Sequence of chain A:
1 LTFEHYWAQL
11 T

Interface contacts:
Residue I83 in chain B interacts with residue W7 in chain A (closest heavy-atom distance 4.6 Å).
Residue G42 in chain B contacts residue W7 in chain A (closest heavy-atom distance 3.3 Å).
Residue M46 in chain B interacts with residue F3 in chain A (closest heavy-atom distance 3.3 Å).
Residue F39 in chain B is in contact with residue W7 in chain A (closest heavy-atom distance 4.6 Å).
Residue H57 in chain B contacts residue Y6 in chain A (closest heavy-atom distance 3.6 Å).
Residue V77 in chain B is in contact with residue Y6 in chain A (closest heavy-atom distance 3.4 Å).
Residue K78 in chain B is in contact with residue Y6 in chain A (closest heavy-atom distance 3.6 Å).
Residue Y84 in chain B contacts residue T11 in chain A (closest heavy-atom distance 4.2 Å).
Residue Y84 in chain B contacts residue L10 in chain A (closest heavy-atom distance 2.6 Å).
Residue F75 in chain B interacts with residue W7 in chain A (closest heavy-atom distance 4.7 Å).
Residue G42 in chain B contacts residue F3 in chain A (closest heavy-atom distance 3.6 Å).
Residue V59 in chain B interacts with residue F3 in chain A (closest heavy-atom distance 4.1 Å).
Residue H80 in chain B interacts with residue Q9 in chain A (closest heavy-atom distance 4.3 Å).
Residue V77 in chain B contacts residue W7 in chain A (closest heavy-atom distance 3.7 Å).
Residue V77 in chain B is in contact with residue F3 in chain A (closest heavy-atom distance 3.8 Å).
Residue V77 in chain B interacts with residue L10 in chain A (closest heavy-atom distance 3.9 Å).
Residue I45 in chain B contacts residue F3 in chain A (closest heavy-atom distance 3.4 Å).
Residue Y51 in chain B interacts with residue F3 in chain A (closest heavy-atom distance 3.8 Å).
Residue Q56 in chain B interacts with residue Y6 in chain A (closest heavy-atom distance 3.8 Å).
Residue Q56 in chain B interacts with residue F3 in chain A (closest heavy-atom distance 2.8 Å).
Residue Q56 in chain B interacts with residue E4 in chain A (closest heavy-atom distance 4.4 Å).
Residue I45 in chain B interacts with residue W7 in chain A (closest heavy-atom distance 3.7 Å).
Residue L41 in chain B interacts with residue W7 in chain A (closest heavy-atom distance 3.7 Å).
Residue I83 in chain B contacts residue L10 in chain A (closest heavy-atom distance 4.0 Å).
Residue Q56 in chain B is in contact with residue L1 in chain A (closest heavy-atom distance 3.5 Å).
Residue Q56 in chain B interacts with residue T2 in chain A (closest heavy-atom distance 3.2 Å).
Residue L38 in chain B is in contact with residue L10 in chain A (closest heavy-atom distance 4.0 Å).
Residue L38 in chain B is in contact with residue W7 in chain A (closest heavy-atom distance 2.8 Å).
Residue H80 in chain B contacts residue L10 in chain A (closest heavy-atom distance 3.4 Å).
Residue M46 in chain B interacts with residue E4 in chain A (closest heavy-atom distance 2.1 Å).

Sequence of chain B:
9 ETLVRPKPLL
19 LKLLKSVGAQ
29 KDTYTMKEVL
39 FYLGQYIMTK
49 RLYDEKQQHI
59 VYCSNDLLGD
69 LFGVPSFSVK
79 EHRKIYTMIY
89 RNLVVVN

This data describes a binding interaction between two proteins.